Residue-level contacts at the interface:
Residue H95 in chain B contacts residue E161 in chain A (closest heavy-atom distance 4.0 Å).
Residue W36 in chain B is in contact with residue V123 in chain A (closest heavy-atom distance 3.9 Å).
Residue W36 in chain B interacts with residue F139 in chain A (closest heavy-atom distance 3.1 Å).
Residue L98 in chain B interacts with residue W159 in chain A (closest heavy-atom distance 3.6 Å).
Residue L54 in chain B is in contact with residue N157 in chain A (closest heavy-atom distance 3.9 Å).
Residue C63 in chain B interacts with residue F145 in chain A (closest heavy-atom distance 3.3 Å).
Residue Q61 in chain B is in contact with residue N157 in chain A (closest heavy-atom distance 3.8 Å).
Residue I43 in chain B interacts with residue L116 in chain A (closest heavy-atom distance 3.7 Å).
Residue C63 in chain B interacts with residue I141 in chain A (closest heavy-atom distance 3.9 Å).
Residue L39 in chain B is in contact with residue L105 in chain A (closest heavy-atom distance 3.7 Å).
Residue V47 in chain B contacts residue I127 in chain A (closest heavy-atom distance 3.9 Å).
Residue Q101 in chain B is in contact with residue W159 in chain A (closest heavy-atom distance 3.5 Å).
Residue D35 in chain B is in contact with residue F101 in chain A (closest heavy-atom distance 2.8 Å).
Residue S60 in chain B is in contact with residue N157 in chain A (closest heavy-atom distance 3.7 Å).
Residue Q61 in chain B interacts with residue V153 in chain A (closest heavy-atom distance 3.5 Å).
Residue R64 in chain B contacts residue D144 in chain A (closest heavy-atom distance 2.6 Å).
Residue L39 in chain B interacts with residue F101 in chain A (closest heavy-atom distance 4.0 Å).
Residue Q61 in chain B contacts residue R136 in chain A (closest heavy-atom distance 3.3 Å).
Residue V62 in chain B interacts with residue I141 in chain A (closest heavy-atom distance 3.5 Å).
Residue I43 in chain B interacts with residue I104 in chain A (closest heavy-atom distance 4.1 Å).
Residue R64 in chain B is in contact with residue E149 in chain A (closest heavy-atom distance 2.5 Å).
Residue R64 in chain B is in contact with residue F145 in chain A (closest heavy-atom distance 3.3 Å).
Residue V47 in chain B contacts residue V123 in chain A (closest heavy-atom distance 4.0 Å).
Residue L54 in chain B contacts residue C160 in chain A (closest heavy-atom distance 3.5 Å).
Residue A93 in chain B contacts residue E162 in chain A (closest heavy-atom distance 3.1 Å).
Residue C63 in chain B contacts residue D144 in chain A (closest heavy-atom distance 3.5 Å).
Residue L54 in chain B is in contact with residue E161 in chain A (closest heavy-atom distance 3.7 Å).
Residue L51 in chain B is in contact with residue I127 in chain A (closest heavy-atom distance 3.6 Å).
Residue K92 in chain B interacts with residue E162 in chain A (closest heavy-atom distance 3.3 Å).
Residue E97 in chain B contacts residue W159 in chain A (closest heavy-atom distance 3.2 Å).
Residue W36 in chain B interacts with residue I141 in chain A (closest heavy-atom distance 3.5 Å).
Residue Y50 in chain B is in contact with residue A124 in chain A (closest heavy-atom distance 3.6 Å).
Residue L51 in chain B contacts residue A124 in chain A (closest heavy-atom distance 3.5 Å).
Residue V47 in chain B interacts with residue C120 in chain A (closest heavy-atom distance 3.9 Å).
Residue Q61 in chain B interacts with residue E150 in chain A (closest heavy-atom distance 3.6 Å).
Residue E82 in chain B is in contact with residue E162 in chain A (closest heavy-atom distance 3.4 Å).
Residue Y50 in chain B contacts residue K121 in chain A (closest heavy-atom distance 3.5 Å).
Residue H58 in chain B interacts with residue P132 in chain A (closest heavy-atom distance 3.8 Å).
Residue N67 in chain B interacts with residue V153 in chain A (closest heavy-atom distance 3.9 Å).
Residue W36 in chain B contacts residue Q97 in chain A (closest heavy-atom distance 3.2 Å).
Residue D55 in chain B is in contact with residue G129 in chain A (closest heavy-atom distance 3.2 Å).
Residue Q46 in chain B interacts with residue C120 in chain A (closest heavy-atom distance 3.5 Å).
Residue Y50 in chain B is in contact with residue D117 in chain A (closest heavy-atom distance 1.9 Å).
Residue Q46 in chain B interacts with residue L116 in chain A (closest heavy-atom distance 3.9 Å).
Residue L53 in chain B interacts with residue C160 in chain A (closest heavy-atom distance 3.9 Å).
Residue G37 in chain B interacts with residue I141 in chain A (closest heavy-atom distance 3.1 Å).
Residue Q61 in chain B interacts with residue F145 in chain A (closest heavy-atom distance 3.0 Å).
Residue A59 in chain B contacts residue I135 in chain A (closest heavy-atom distance 3.9 Å).
Residue A57 in chain B interacts with residue N157 in chain A (closest heavy-atom distance 3.1 Å).
Residue D55 in chain B is in contact with residue K128 in chain A (closest heavy-atom distance 3.1 Å).
Residue W66 in chain B interacts with residue I127 in chain A (closest heavy-atom distance 3.9 Å).
Residue V62 in chain B is in contact with residue R136 in chain A (closest heavy-atom distance 2.7 Å).
Residue H95 in chain B is in contact with residue W159 in chain A (closest heavy-atom distance 3.1 Å).
Residue W36 in chain B is in contact with residue F101 in chain A (closest heavy-atom distance 3.7 Å).
Residue Q61 in chain B interacts with residue P132 in chain A (closest heavy-atom distance 3.1 Å).
Residue N67 in chain B is in contact with residue F145 in chain A (closest heavy-atom distance 3.8 Å).
Residue V62 in chain B is in contact with residue P132 in chain A (closest heavy-atom distance 3.9 Å).
Residue V62 in chain B is in contact with residue I135 in chain A (closest heavy-atom distance 3.4 Å).
Residue Q61 in chain B is in contact with residue R154 in chain A (closest heavy-atom distance 3.9 Å).
Residue H58 in chain B is in contact with residue K130 in chain A (closest heavy-atom distance 3.7 Å).

Sequence of chain A:
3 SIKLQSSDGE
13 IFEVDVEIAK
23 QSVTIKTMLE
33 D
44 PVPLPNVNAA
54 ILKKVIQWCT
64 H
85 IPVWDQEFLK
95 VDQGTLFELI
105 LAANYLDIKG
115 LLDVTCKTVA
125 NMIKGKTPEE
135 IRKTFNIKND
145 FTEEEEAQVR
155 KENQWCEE

The following describes two proteins that form a bound complex.

Sequence of chain B:
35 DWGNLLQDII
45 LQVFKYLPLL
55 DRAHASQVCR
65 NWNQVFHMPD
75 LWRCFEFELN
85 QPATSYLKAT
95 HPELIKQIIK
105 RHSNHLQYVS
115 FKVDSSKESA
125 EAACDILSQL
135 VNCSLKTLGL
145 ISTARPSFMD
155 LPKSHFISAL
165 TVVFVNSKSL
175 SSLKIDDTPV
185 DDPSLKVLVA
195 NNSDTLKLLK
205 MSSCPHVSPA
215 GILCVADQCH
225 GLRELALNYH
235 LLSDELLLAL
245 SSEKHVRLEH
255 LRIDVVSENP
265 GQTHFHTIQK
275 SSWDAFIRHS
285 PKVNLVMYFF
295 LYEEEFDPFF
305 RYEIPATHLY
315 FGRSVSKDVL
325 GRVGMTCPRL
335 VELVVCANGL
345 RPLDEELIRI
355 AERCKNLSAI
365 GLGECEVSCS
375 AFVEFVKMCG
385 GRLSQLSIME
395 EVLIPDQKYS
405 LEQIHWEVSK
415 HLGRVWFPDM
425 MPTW